Sequence of the second protein:
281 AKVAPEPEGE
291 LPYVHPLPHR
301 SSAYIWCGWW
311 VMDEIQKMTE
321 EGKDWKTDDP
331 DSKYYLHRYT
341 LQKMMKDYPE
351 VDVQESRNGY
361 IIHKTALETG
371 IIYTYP

Contacts between the two chains:
Residue G370 in the first protein interacts with residue W325 in the second protein (closest heavy-atom distance 0.7 Å).
Residue E350 in the first protein interacts with residue K317 in the second protein (closest heavy-atom distance 0.2 Å).
Residue D313 in the first protein is in contact with residue I361 in the second protein (closest heavy-atom distance 0.3 Å).
Residue K364 in the first protein is in contact with residue M318 in the second protein (closest heavy-atom distance 0.7 Å).
Residue M318 in the first protein contacts residue K364 in the second protein (closest heavy-atom distance 0.3 Å).
Residue I315 in the first protein is in contact with residue A366 in the second protein (closest heavy-atom distance 0.5 Å).
Residue Y373 in the first protein is in contact with residue G308 in the second protein (closest heavy-atom distance 0.4 Å).
Residue M312 in the first protein interacts with residue I372 in the second protein (closest heavy-atom distance 0.4 Å).
Residue I362 in the first protein is in contact with residue M312 in the second protein (closest heavy-atom distance 0.4 Å).
Residue L341 in the first protein contacts residue I371 in the second protein (closest heavy-atom distance 0.6 Å).
Residue Y375 in the first protein is in contact with residue I305 in the second protein (closest heavy-atom distance 0.7 Å).
Residue S356 in the first protein is in contact with residue N358 in the second protein (closest heavy-atom distance 0.7 Å).
Residue R357 in the first protein interacts with residue N358 in the second protein (closest heavy-atom distance 0.7 Å).
Residue I315 in the first protein contacts residue L367 in the second protein (closest heavy-atom distance 0.3 Å).
Residue P349 in the first protein interacts with residue E321 in the second protein (closest heavy-atom distance 0.6 Å).
Residue I305 in the first protein is in contact with residue T374 in the second protein (closest heavy-atom distance 0.1 Å).
Residue L367 in the first protein contacts residue I315 in the second protein (closest heavy-atom distance 0.4 Å).
Residue D313 in the first protein interacts with residue I362 in the second protein (closest heavy-atom distance 0.6 Å).
Residue N358 in the first protein is in contact with residue R357 in the second protein (closest heavy-atom distance 0.7 Å).
Residue T365 in the first protein is in contact with residue M318 in the second protein (closest heavy-atom distance 0.7 Å).
Residue T319 in the first protein interacts with residue M345 in the second protein (closest heavy-atom distance 0.7 Å).
Residue I361 in the first protein contacts residue D313 in the second protein (closest heavy-atom distance 0.7 Å).
Residue G359 in the first protein interacts with residue R357 in the second protein (closest heavy-atom distance 0.5 Å).
Residue M344 in the first protein interacts with residue E320 in the second protein (closest heavy-atom distance 0.7 Å).
Residue T374 in the first protein contacts residue I305 in the second protein (closest heavy-atom distance 0.6 Å).
Residue E321 in the first protein interacts with residue P349 in the second protein (closest heavy-atom distance 0.4 Å).
Residue Y360 in the first protein is in contact with residue W309 in the second protein (closest heavy-atom distance 0.3 Å).
Residue P376 in the first protein contacts residue A303 in the second protein (closest heavy-atom distance 0.6 Å).
Residue R357 in the first protein contacts residue G359 in the second protein (closest heavy-atom distance 0.5 Å).
Residue Y304 in the first protein is in contact with residue Y375 in the second protein (closest heavy-atom distance 0.7 Å).
Residue E320 in the first protein contacts residue M344 in the second protein (closest heavy-atom distance 0.5 Å).
Residue T374 in the first protein contacts residue W306 in the second protein (closest heavy-atom distance 0.6 Å).
Residue L367 in the first protein is in contact with residue G370 in the second protein (closest heavy-atom distance 0.9 Å).
Residue K317 in the first protein interacts with residue E350 in the second protein (closest heavy-atom distance 0.6 Å).
Residue A366 in the first protein interacts with residue I315 in the second protein (closest heavy-atom distance 0.3 Å).
Residue I371 in the first protein interacts with residue L341 in the second protein (closest heavy-atom distance 0.5 Å).
Residue W306 in the first protein is in contact with residue T374 in the second protein (closest heavy-atom distance 0.8 Å).
Residue T369 in the first protein contacts residue W325 in the second protein (closest heavy-atom distance 0.7 Å).
Residue I362 in the first protein is in contact with residue D313 in the second protein (closest heavy-atom distance 0.6 Å).
Residue Y375 in the first protein interacts with residue Y304 in the second protein (closest heavy-atom distance 0.7 Å).
Residue H363 in the first protein is in contact with residue E314 in the second protein (closest heavy-atom distance 0.9 Å).
Residue Y348 in the first protein interacts with residue E320 in the second protein (closest heavy-atom distance 0.8 Å).
Residue V353 in the first protein is in contact with residue Q316 in the second protein (closest heavy-atom distance 0.5 Å).
Residue E368 in the first protein contacts residue W325 in the second protein (closest heavy-atom distance 0.4 Å).
Residue M345 in the first protein is in contact with residue T319 in the second protein (closest heavy-atom distance 0.4 Å).
Residue W325 in the first protein contacts residue T369 in the second protein (closest heavy-atom distance 0.4 Å).
Residue W325 in the first protein is in contact with residue E368 in the second protein (closest heavy-atom distance 0.4 Å).
Residue W309 in the first protein contacts residue Y360 in the second protein (closest heavy-atom distance 0.1 Å).
Residue V351 in the first protein is in contact with residue Q316 in the second protein (closest heavy-atom distance 0.5 Å).
Residue C307 in the first protein interacts with residue Y373 in the second protein (closest heavy-atom distance 0.5 Å).
Residue E314 in the first protein interacts with residue H363 in the second protein (closest heavy-atom distance 0.9 Å).
Residue I372 in the first protein interacts with residue M312 in the second protein (closest heavy-atom distance 0.3 Å).
Residue G308 in the first protein interacts with residue Y373 in the second protein (closest heavy-atom distance 0.5 Å).
Residue M312 in the first protein contacts residue I362 in the second protein (closest heavy-atom distance 0.5 Å).
Residue E355 in the first protein is in contact with residue E355 in the second protein (closest heavy-atom distance 0.8 Å).
Residue N358 in the first protein contacts residue S356 in the second protein (closest heavy-atom distance 0.6 Å).
Residue Q316 in the first protein contacts residue V353 in the second protein (closest heavy-atom distance 0.4 Å).
Residue G370 in the first protein is in contact with residue L367 in the second protein (closest heavy-atom distance 0.4 Å).
Residue I305 in the first protein is in contact with residue Y375 in the second protein (closest heavy-atom distance 0.8 Å).
Residue Q316 in the first protein interacts with residue V351 in the second protein (closest heavy-atom distance 0.2 Å).

Sequence of the first protein:
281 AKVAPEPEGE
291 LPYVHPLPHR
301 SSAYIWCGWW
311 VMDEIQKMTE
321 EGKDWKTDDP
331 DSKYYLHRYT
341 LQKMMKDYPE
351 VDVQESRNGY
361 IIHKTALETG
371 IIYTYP

The following describes two proteins that form a bound complex.